Sequence of chain A:
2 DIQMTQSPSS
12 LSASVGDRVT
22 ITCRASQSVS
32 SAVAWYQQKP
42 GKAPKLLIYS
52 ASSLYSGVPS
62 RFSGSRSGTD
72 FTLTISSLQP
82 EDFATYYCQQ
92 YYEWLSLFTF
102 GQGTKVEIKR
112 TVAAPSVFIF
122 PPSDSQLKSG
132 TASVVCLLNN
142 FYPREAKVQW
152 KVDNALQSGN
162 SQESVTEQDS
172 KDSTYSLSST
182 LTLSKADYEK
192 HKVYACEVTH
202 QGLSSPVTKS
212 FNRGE

Residue-level contacts at the interface:
Residue E433 in chain B interacts with residue S31 in chain A (closest heavy-atom distance 4.4 Å).
Residue E433 in chain B interacts with residue S32 in chain A (closest heavy-atom distance 3.3 Å).
Residue R439 in chain B interacts with residue S31 in chain A (closest heavy-atom distance 4.1 Å).

The following describes two proteins that form a bound complex.

Sequence of chain B:
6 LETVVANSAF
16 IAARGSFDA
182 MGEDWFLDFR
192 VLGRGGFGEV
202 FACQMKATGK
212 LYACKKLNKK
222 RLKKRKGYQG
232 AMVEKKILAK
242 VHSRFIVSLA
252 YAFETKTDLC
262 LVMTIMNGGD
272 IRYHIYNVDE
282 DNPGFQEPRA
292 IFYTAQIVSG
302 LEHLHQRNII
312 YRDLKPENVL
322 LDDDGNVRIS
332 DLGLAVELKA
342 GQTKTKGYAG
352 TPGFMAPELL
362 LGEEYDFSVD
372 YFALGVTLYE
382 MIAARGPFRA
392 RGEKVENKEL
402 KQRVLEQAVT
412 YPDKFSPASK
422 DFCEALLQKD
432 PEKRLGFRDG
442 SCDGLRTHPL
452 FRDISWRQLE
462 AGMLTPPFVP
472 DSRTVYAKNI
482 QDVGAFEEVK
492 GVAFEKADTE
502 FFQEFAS